Sequence of chain A:
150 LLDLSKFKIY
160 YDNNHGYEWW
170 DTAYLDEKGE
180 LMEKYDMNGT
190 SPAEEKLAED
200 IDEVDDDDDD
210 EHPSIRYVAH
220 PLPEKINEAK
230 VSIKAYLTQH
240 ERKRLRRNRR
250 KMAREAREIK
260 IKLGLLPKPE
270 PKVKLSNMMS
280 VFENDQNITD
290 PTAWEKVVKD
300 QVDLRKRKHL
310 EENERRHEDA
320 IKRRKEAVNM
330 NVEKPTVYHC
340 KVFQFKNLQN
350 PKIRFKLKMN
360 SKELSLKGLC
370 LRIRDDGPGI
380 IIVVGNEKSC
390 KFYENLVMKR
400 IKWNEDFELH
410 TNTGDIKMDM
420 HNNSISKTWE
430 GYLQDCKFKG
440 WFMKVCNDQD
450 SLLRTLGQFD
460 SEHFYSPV

Sequence of chain B:
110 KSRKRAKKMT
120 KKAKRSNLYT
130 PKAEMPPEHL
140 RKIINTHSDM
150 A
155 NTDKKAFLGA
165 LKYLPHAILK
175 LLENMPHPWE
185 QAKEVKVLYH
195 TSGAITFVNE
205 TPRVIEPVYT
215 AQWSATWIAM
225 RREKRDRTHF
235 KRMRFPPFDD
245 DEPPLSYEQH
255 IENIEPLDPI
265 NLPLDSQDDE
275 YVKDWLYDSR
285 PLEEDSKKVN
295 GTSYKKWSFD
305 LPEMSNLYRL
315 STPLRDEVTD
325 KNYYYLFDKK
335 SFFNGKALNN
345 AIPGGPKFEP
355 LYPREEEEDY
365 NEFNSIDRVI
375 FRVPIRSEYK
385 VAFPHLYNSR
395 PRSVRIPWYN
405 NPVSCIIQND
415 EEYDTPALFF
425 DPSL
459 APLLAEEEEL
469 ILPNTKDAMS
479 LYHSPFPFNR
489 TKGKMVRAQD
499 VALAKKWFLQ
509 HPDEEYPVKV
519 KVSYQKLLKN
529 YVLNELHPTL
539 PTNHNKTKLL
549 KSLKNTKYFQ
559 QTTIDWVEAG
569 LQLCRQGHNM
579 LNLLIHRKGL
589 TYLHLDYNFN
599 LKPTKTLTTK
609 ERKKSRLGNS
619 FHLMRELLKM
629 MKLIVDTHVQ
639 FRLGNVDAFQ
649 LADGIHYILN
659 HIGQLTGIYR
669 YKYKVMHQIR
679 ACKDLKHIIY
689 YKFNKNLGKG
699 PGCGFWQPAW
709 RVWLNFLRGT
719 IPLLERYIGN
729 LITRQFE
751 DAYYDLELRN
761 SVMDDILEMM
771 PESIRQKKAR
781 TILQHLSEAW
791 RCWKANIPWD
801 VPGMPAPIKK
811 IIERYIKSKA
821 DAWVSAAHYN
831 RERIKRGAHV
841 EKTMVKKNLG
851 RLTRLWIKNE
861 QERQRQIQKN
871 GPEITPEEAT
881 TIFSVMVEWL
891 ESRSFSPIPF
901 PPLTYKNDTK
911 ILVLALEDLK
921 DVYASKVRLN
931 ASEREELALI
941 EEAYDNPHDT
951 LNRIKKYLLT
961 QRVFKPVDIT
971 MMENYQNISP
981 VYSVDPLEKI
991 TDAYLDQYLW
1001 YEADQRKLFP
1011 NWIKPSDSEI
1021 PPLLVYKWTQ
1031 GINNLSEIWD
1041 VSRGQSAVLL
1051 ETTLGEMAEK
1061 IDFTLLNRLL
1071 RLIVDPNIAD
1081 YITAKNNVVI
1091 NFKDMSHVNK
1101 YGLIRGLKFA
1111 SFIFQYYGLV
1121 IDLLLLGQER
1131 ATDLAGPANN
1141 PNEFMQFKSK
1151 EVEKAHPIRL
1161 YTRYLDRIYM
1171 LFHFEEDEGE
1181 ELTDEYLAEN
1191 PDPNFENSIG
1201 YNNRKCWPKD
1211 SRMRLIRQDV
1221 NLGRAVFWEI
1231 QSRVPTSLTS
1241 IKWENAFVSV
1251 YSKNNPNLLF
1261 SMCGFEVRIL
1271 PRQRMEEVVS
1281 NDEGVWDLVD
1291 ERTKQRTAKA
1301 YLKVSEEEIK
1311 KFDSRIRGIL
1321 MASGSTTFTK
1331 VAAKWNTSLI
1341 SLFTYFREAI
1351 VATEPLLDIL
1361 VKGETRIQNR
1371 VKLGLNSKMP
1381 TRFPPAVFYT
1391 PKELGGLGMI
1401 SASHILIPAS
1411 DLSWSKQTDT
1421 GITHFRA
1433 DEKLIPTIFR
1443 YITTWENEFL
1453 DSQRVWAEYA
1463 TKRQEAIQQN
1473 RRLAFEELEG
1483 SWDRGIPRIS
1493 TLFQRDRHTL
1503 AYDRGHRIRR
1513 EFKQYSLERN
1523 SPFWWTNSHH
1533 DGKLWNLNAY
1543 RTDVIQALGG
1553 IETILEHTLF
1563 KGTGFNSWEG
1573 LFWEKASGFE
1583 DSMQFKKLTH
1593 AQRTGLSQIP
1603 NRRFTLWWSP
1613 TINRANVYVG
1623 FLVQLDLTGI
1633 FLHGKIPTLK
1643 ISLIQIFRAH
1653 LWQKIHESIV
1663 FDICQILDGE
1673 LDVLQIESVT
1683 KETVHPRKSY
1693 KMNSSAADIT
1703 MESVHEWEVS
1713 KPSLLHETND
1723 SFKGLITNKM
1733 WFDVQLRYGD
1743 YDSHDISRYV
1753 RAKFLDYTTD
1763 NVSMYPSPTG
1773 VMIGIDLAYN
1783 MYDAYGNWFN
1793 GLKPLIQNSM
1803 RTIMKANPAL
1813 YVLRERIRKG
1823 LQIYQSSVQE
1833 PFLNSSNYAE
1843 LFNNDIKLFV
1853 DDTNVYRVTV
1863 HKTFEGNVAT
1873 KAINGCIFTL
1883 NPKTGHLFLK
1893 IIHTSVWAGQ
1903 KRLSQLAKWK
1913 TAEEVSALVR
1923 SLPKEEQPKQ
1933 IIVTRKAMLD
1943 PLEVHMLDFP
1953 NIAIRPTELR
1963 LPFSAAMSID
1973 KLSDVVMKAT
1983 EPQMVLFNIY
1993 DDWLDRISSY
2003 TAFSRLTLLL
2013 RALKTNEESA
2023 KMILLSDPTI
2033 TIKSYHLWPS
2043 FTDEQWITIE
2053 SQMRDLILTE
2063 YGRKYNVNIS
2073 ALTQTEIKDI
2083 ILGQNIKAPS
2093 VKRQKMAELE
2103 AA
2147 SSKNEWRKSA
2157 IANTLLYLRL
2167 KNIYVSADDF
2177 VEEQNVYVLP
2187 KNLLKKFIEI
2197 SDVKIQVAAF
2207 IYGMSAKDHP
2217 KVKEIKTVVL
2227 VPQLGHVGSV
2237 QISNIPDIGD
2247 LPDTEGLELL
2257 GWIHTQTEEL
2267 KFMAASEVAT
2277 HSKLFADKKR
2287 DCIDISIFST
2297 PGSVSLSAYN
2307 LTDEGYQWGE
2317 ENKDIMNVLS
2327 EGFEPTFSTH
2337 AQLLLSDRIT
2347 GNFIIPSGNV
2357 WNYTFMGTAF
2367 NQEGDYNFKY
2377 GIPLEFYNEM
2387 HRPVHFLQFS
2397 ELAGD

Contacts between the two chains:
Residue T2003 in chain B contacts residue P290 in chain A (closest heavy-atom distance 4.0 Å).
Residue E2078 in chain B is in contact with residue T288 in chain A (closest heavy-atom distance 3.2 Å).
Residue R1998 in chain B interacts with residue K298 in chain A (closest heavy-atom distance 2.7 Å).
Residue I2049 in chain B is in contact with residue K295 in chain A (closest heavy-atom distance 4.3 Å).
Residue I2079 in chain B interacts with residue F281 in chain A (closest heavy-atom distance 4.4 Å).
Residue S2000 in chain B is in contact with residue E294 in chain A (closest heavy-atom distance 3.1 Å).
Residue I2083 in chain B contacts residue I287 in chain A (closest heavy-atom distance 3.6 Å).
Residue S2006 in chain B is in contact with residue I287 in chain A (closest heavy-atom distance 4.6 Å).
Residue Y1840 in chain B contacts residue I287 in chain A (closest heavy-atom distance 4.6 Å).
Residue N1845 in chain B contacts residue M278 in chain A (closest heavy-atom distance 4.3 Å).
Residue W2048 in chain B interacts with residue T291 in chain A (closest heavy-atom distance 4.8 Å).
Residue Y2002 in chain B interacts with residue N286 in chain A (closest heavy-atom distance 3.1 Å).
Residue L2010 in chain B is in contact with residue P290 in chain A (closest heavy-atom distance 3.5 Å).
Residue S2006 in chain B interacts with residue P290 in chain A (closest heavy-atom distance 3.4 Å).
Residue I2049 in chain B contacts residue T291 in chain A (closest heavy-atom distance 3.6 Å).
Residue D2045 in chain B interacts with residue T291 in chain A (closest heavy-atom distance 4.5 Å).
Residue T2003 in chain B interacts with residue E294 in chain A (closest heavy-atom distance 3.5 Å).
Residue Y2002 in chain B contacts residue M277 in chain A (closest heavy-atom distance 3.7 Å).
Residue E2052 in chain B interacts with residue A292 in chain A (closest heavy-atom distance 4.5 Å).
Residue T2075 in chain B interacts with residue T288 in chain A (closest heavy-atom distance 4.9 Å).
Residue I2079 in chain B interacts with residue I287 in chain A (closest heavy-atom distance 3.7 Å).
Residue I2082 in chain B interacts with residue T288 in chain A (closest heavy-atom distance 3.5 Å).
Residue S2000 in chain B interacts with residue M277 in chain A (closest heavy-atom distance 3.3 Å).
Residue R2007 in chain B interacts with residue T291 in chain A (closest heavy-atom distance 2.6 Å).
Residue T2003 in chain B is in contact with residue M277 in chain A (closest heavy-atom distance 3.1 Å).
Residue I2079 in chain B interacts with residue N286 in chain A (closest heavy-atom distance 4.7 Å).
Residue L2010 in chain B contacts residue I287 in chain A (closest heavy-atom distance 4.3 Å).
Residue I2082 in chain B is in contact with residue I287 in chain A (closest heavy-atom distance 4.5 Å).
Residue T2075 in chain B contacts residue D284 in chain A (closest heavy-atom distance 3.8 Å).
Residue F1844 in chain B interacts with residue M278 in chain A (closest heavy-atom distance 3.2 Å).
Residue I2049 in chain B interacts with residue A292 in chain A (closest heavy-atom distance 4.0 Å).
Residue Y2002 in chain B contacts residue W293 in chain A (closest heavy-atom distance 4.8 Å).
Residue Y2002 in chain B is in contact with residue I287 in chain A (closest heavy-atom distance 3.2 Å).
Residue A1841 in chain B contacts residue M278 in chain A (closest heavy-atom distance 3.8 Å).
Residue I1999 in chain B contacts residue T291 in chain A (closest heavy-atom distance 4.6 Å).
Residue Y2002 in chain B is in contact with residue M278 in chain A (closest heavy-atom distance 3.3 Å).
Residue R2056 in chain B interacts with residue T288 in chain A (closest heavy-atom distance 3.7 Å).
Residue E2052 in chain B interacts with residue T291 in chain A (closest heavy-atom distance 2.4 Å).
Residue I1999 in chain B interacts with residue K298 in chain A (closest heavy-atom distance 4.3 Å).
Residue E2052 in chain B contacts residue P290 in chain A (closest heavy-atom distance 3.2 Å).
Residue I1999 in chain B interacts with residue E294 in chain A (closest heavy-atom distance 3.4 Å).
Residue R2056 in chain B is in contact with residue D289 in chain A (closest heavy-atom distance 2.5 Å).
Residue A1841 in chain B interacts with residue S279 in chain A (closest heavy-atom distance 4.0 Å).
Residue L2010 in chain B interacts with residue T288 in chain A (closest heavy-atom distance 3.5 Å).
Residue R1998 in chain B is in contact with residue E294 in chain A (closest heavy-atom distance 4.5 Å).
Residue D2045 in chain B is in contact with residue K295 in chain A (closest heavy-atom distance 4.8 Å).
Residue S2000 in chain B interacts with residue L274 in chain A (closest heavy-atom distance 4.6 Å).
Residue E2052 in chain B interacts with residue D289 in chain A (closest heavy-atom distance 3.8 Å).
Residue R2007 in chain B is in contact with residue P290 in chain A (closest heavy-atom distance 3.9 Å).
Residue I2079 in chain B interacts with residue T288 in chain A (closest heavy-atom distance 3.7 Å).
Residue T2003 in chain B contacts residue T291 in chain A (closest heavy-atom distance 4.6 Å).

These two protein chains interact to form a complex.